Residue-level contacts at the interface:
Residue M134 in the second protein interacts with residue M330 in the first protein (closest heavy-atom distance 3.9 Å).
Residue M134 in the second protein contacts residue E331 in the first protein (closest heavy-atom distance 4.5 Å).
Residue R174 in the second protein contacts residue E339 in the first protein (closest heavy-atom distance 4.2 Å).
Residue G173 in the second protein interacts with residue I342 in the first protein (closest heavy-atom distance 3.8 Å).
Residue V184 in the second protein interacts with residue Y307 in the first protein (closest heavy-atom distance 3.7 Å).
Residue M134 in the second protein contacts residue L334 in the first protein (closest heavy-atom distance 3.5 Å).
Residue R174 in the second protein is in contact with residue D335 in the first protein (closest heavy-atom distance 3.2 Å).
Residue L131 in the second protein contacts residue M330 in the first protein (closest heavy-atom distance 3.7 Å).
Residue C201 in the second protein interacts with residue R303 in the first protein (closest heavy-atom distance 3.9 Å).
Residue H182 in the second protein contacts residue R305 in the first protein (closest heavy-atom distance 3.3 Å).
Residue V187 in the second protein interacts with residue P310 in the first protein (closest heavy-atom distance 3.2 Å).
Residue R183 in the second protein is in contact with residue T306 in the first protein (closest heavy-atom distance 3.2 Å).
Residue H182 in the second protein is in contact with residue N304 in the first protein (closest heavy-atom distance 4.5 Å).
Residue R142 in the second protein interacts with residue D335 in the first protein (closest heavy-atom distance 2.9 Å).
Residue H182 in the second protein is in contact with residue Y307 in the first protein (closest heavy-atom distance 3.0 Å).
Residue S179 in the second protein interacts with residue N304 in the first protein (closest heavy-atom distance 3.6 Å).
Residue R186 in the second protein contacts residue P310 in the first protein (closest heavy-atom distance 3.3 Å).
Residue Y138 in the second protein is in contact with residue I338 in the first protein (closest heavy-atom distance 4.4 Å).
Residue G180 in the second protein is in contact with residue N304 in the first protein (closest heavy-atom distance 3.2 Å).
Residue P102 in the second protein interacts with residue L353 in the first protein (closest heavy-atom distance 4.0 Å).
Residue R174 in the second protein contacts residue I342 in the first protein (closest heavy-atom distance 3.9 Å).
Residue G181 in the second protein is in contact with residue R305 in the first protein (closest heavy-atom distance 3.3 Å).
Residue A200 in the second protein interacts with residue R303 in the first protein (closest heavy-atom distance 3.0 Å).
Residue E178 in the second protein interacts with residue R305 in the first protein (closest heavy-atom distance 4.4 Å).
Residue Q185 in the second protein is in contact with residue P310 in the first protein (closest heavy-atom distance 3.3 Å).
Residue R183 in the second protein contacts residue H317 in the first protein (closest heavy-atom distance 3.5 Å).
Residue G181 in the second protein contacts residue N304 in the first protein (closest heavy-atom distance 2.6 Å).
Residue F177 in the second protein contacts residue H345 in the first protein (closest heavy-atom distance 3.6 Å).
Residue Y135 in the second protein interacts with residue L334 in the first protein (closest heavy-atom distance 3.7 Å).
Residue Y138 in the second protein interacts with residue G332 in the first protein (closest heavy-atom distance 3.8 Å).
Residue F127 in the second protein contacts residue M330 in the first protein (closest heavy-atom distance 4.1 Å).
Residue R183 in the second protein interacts with residue Y307 in the first protein (closest heavy-atom distance 3.1 Å).
Residue F177 in the second protein is in contact with residue R305 in the first protein (closest heavy-atom distance 4.3 Å).
Residue Q185 in the second protein interacts with residue N308 in the first protein (closest heavy-atom distance 2.8 Å).
Residue Q185 in the second protein interacts with residue T306 in the first protein (closest heavy-atom distance 3.8 Å).
Residue P102 in the second protein is in contact with residue Q349 in the first protein (closest heavy-atom distance 4.3 Å).
Residue F177 in the second protein interacts with residue R318 in the first protein (closest heavy-atom distance 3.4 Å).
Residue R183 in the second protein interacts with residue R305 in the first protein (closest heavy-atom distance 3.3 Å).
Residue F177 in the second protein contacts residue E344 in the first protein (closest heavy-atom distance 4.0 Å).
Residue H182 in the second protein interacts with residue R303 in the first protein (closest heavy-atom distance 3.6 Å).
Residue R186 in the second protein contacts residue F309 in the first protein (closest heavy-atom distance 3.1 Å).
Residue M134 in the second protein interacts with residue G332 in the first protein (closest heavy-atom distance 3.3 Å).
Residue L131 in the second protein contacts residue Y307 in the first protein (closest heavy-atom distance 4.2 Å).
Residue Q185 in the second protein is in contact with residue Y307 in the first protein (closest heavy-atom distance 3.3 Å).
Residue G181 in the second protein interacts with residue R303 in the first protein (closest heavy-atom distance 3.5 Å).
Residue E178 in the second protein is in contact with residue R318 in the first protein (closest heavy-atom distance 4.5 Å).
Residue E178 in the second protein is in contact with residue I338 in the first protein (closest heavy-atom distance 4.5 Å).
Residue R133 in the second protein contacts residue E331 in the first protein (closest heavy-atom distance 4.0 Å).
Residue V184 in the second protein is in contact with residue N308 in the first protein (closest heavy-atom distance 4.3 Å).
Residue R174 in the second protein is in contact with residue I338 in the first protein (closest heavy-atom distance 3.4 Å).
Residue F127 in the second protein interacts with residue Y307 in the first protein (closest heavy-atom distance 3.6 Å).
Residue R137 in the second protein is in contact with residue E331 in the first protein (closest heavy-atom distance 3.1 Å).
Residue F177 in the second protein interacts with residue I341 in the first protein (closest heavy-atom distance 3.2 Å).
Residue G181 in the second protein contacts residue D302 in the first protein (closest heavy-atom distance 3.9 Å).
Residue R183 in the second protein contacts residue R303 in the first protein (closest heavy-atom distance 3.0 Å).
Residue E178 in the second protein contacts residue N304 in the first protein (closest heavy-atom distance 3.5 Å).
Residue Y138 in the second protein contacts residue L334 in the first protein (closest heavy-atom distance 3.4 Å).
Residue M134 in the second protein interacts with residue V329 in the first protein (closest heavy-atom distance 3.2 Å).
Residue Y138 in the second protein interacts with residue D335 in the first protein (closest heavy-atom distance 3.1 Å).
Residue Q185 in the second protein interacts with residue F309 in the first protein (closest heavy-atom distance 3.8 Å).

Sequence of the second protein:
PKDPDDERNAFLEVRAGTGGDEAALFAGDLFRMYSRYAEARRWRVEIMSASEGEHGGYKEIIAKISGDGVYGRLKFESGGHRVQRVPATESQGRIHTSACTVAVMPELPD

This data describes a binding interaction between two proteins.

Sequence of the first protein:
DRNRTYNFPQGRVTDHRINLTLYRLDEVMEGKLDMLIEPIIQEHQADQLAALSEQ